Sequence of protein 1:
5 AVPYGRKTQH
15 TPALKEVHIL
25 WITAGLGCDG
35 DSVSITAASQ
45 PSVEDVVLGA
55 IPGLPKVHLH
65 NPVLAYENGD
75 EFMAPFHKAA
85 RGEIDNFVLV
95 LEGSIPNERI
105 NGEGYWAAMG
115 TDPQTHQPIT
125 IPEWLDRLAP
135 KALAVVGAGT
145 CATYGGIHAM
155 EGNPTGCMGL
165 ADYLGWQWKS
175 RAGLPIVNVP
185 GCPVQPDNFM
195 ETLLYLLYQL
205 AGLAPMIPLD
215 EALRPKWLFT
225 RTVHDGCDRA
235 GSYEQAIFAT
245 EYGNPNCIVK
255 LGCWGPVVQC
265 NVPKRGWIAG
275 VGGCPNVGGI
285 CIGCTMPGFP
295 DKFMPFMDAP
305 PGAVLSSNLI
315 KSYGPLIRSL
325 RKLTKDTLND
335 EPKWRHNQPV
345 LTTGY

Sequence of protein 2:
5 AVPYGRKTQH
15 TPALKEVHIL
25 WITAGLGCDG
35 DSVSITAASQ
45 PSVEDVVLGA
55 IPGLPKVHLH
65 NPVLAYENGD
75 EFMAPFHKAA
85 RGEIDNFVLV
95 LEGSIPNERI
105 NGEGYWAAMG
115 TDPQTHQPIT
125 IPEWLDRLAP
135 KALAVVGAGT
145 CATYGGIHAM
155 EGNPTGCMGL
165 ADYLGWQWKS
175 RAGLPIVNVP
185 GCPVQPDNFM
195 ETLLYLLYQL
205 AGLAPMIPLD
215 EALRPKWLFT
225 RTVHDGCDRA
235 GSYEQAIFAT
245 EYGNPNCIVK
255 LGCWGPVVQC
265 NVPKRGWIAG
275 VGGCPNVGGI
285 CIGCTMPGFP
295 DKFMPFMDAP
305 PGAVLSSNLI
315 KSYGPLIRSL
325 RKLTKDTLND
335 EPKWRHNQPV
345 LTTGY

These two protein chains interact to form a complex.

Residue-level contacts at the interface:
Residue L327 in protein 2 contacts residue T331 in protein 1 (closest heavy-atom distance 5.0 Å).
Residue Y317 in protein 2 interacts with residue Y317 in protein 1 (closest heavy-atom distance 4.1 Å).
Residue L320 in protein 2 is in contact with residue I321 in protein 1 (closest heavy-atom distance 4.5 Å).
Residue L320 in protein 2 is in contact with residue L320 in protein 1 (closest heavy-atom distance 3.4 Å).
Residue L327 in protein 2 interacts with residue L327 in protein 1 (closest heavy-atom distance 3.9 Å).
Residue S323 in protein 2 contacts residue L324 in protein 1 (closest heavy-atom distance 3.7 Å).
Residue L324 in protein 2 is in contact with residue L327 in protein 1 (closest heavy-atom distance 3.6 Å).
Residue Y317 in protein 2 interacts with residue L320 in protein 1 (closest heavy-atom distance 4.2 Å).
Residue L324 in protein 2 interacts with residue L320 in protein 1 (closest heavy-atom distance 4.4 Å).
Residue L324 in protein 2 interacts with residue S323 in protein 1 (closest heavy-atom distance 4.1 Å).
Residue S316 in protein 2 interacts with residue Y317 in protein 1 (closest heavy-atom distance 2.5 Å).
Residue L320 in protein 2 interacts with residue L324 in protein 1 (closest heavy-atom distance 3.7 Å).
Residue L327 in protein 2 is in contact with residue T328 in protein 1 (closest heavy-atom distance 3.6 Å).
Residue L327 in protein 2 interacts with residue L324 in protein 1 (closest heavy-atom distance 4.1 Å).
Residue L324 in protein 2 interacts with residue L324 in protein 1 (closest heavy-atom distance 4.8 Å).
Residue T328 in protein 2 is in contact with residue L327 in protein 1 (closest heavy-atom distance 3.3 Å).
Residue I321 in protein 2 interacts with residue L320 in protein 1 (closest heavy-atom distance 3.6 Å).